Sequence of the first protein:
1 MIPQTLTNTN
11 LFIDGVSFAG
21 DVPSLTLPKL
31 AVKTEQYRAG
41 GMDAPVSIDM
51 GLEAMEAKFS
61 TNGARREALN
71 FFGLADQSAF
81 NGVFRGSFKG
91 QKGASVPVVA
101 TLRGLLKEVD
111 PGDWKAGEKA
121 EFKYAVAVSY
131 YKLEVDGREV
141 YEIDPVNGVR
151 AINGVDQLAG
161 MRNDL

Sequence of the second protein:
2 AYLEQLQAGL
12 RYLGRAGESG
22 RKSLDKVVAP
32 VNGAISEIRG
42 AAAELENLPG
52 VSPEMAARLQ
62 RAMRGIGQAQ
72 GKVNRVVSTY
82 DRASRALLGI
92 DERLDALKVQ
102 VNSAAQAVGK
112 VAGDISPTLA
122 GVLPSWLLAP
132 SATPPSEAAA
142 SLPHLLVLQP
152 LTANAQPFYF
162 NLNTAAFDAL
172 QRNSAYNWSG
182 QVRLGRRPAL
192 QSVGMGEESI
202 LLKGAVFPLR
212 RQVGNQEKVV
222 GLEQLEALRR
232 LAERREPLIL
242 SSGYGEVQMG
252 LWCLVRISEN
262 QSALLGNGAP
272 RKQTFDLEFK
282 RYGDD

The following describes two proteins that form a bound complex.

Residue-level contacts at the interface:
Residue L210 in the second protein is in contact with residue Q77 in the first protein (closest heavy-atom distance 4.5 Å).
Residue L143 in the second protein interacts with residue N147 in the first protein (closest heavy-atom distance 4.9 Å).
Residue L143 in the second protein is in contact with residue V146 in the first protein (closest heavy-atom distance 4.6 Å).
Residue R211 in the second protein is in contact with residue Q77 in the first protein (closest heavy-atom distance 4.4 Å).
Residue R212 in the second protein interacts with residue Q77 in the first protein (closest heavy-atom distance 4.8 Å).
Residue R211 in the second protein is in contact with residue V146 in the first protein (closest heavy-atom distance 4.0 Å).
Residue R212 in the second protein contacts residue D76 in the first protein (closest heavy-atom distance 4.6 Å).
Residue V214 in the second protein is in contact with residue N147 in the first protein (closest heavy-atom distance 3.4 Å).
Residue L163 in the second protein is in contact with residue V146 in the first protein (closest heavy-atom distance 3.3 Å).
Residue V214 in the second protein is in contact with residue V146 in the first protein (closest heavy-atom distance 4.9 Å).